The following describes two proteins that form a bound complex.

Sequence of the first protein:
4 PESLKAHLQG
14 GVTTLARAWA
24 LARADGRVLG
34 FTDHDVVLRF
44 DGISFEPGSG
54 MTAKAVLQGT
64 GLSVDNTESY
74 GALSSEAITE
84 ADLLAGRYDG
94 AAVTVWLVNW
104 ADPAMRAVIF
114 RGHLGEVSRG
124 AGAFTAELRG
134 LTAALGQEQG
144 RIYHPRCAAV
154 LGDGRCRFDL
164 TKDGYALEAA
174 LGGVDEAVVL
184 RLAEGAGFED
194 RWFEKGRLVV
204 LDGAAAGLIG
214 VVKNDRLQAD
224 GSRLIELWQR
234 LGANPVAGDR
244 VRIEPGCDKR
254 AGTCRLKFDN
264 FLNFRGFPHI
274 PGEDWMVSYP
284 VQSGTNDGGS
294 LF

Sequence of the second protein:
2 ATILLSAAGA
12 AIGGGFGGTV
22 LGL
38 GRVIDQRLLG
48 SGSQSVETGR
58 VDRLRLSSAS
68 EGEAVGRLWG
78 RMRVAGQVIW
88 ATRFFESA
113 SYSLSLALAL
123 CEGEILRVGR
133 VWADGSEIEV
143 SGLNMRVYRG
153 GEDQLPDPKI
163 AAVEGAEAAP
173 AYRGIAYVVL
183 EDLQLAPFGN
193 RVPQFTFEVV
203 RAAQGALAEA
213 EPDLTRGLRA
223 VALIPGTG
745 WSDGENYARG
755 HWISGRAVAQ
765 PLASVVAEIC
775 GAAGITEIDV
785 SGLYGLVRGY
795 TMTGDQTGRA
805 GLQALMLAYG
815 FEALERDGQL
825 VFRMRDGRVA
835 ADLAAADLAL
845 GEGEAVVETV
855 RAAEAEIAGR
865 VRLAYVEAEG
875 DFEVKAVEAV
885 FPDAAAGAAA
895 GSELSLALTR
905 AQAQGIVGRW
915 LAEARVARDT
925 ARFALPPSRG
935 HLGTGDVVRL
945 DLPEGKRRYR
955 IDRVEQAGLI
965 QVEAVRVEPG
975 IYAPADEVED

Residue-level contacts at the interface:
Residue A961 in the second protein is in contact with residue R20 in the first protein (closest heavy-atom distance 3.2 Å).
Residue Q156 in the second protein contacts residue L265 in the first protein (closest heavy-atom distance 2.9 Å).
Residue S932 in the second protein contacts residue L11 in the first protein (closest heavy-atom distance 3.4 Å).
Residue R957 in the second protein interacts with residue Q61 in the first protein (closest heavy-atom distance 3.3 Å).
Residue E70 in the second protein interacts with residue Y146 in the first protein (closest heavy-atom distance 3.1 Å).
Residue E819 in the second protein interacts with residue L134 in the first protein (closest heavy-atom distance 3.4 Å).
Residue Q84 in the second protein interacts with residue I273 in the first protein (closest heavy-atom distance 3.3 Å).
Residue E154 in the second protein interacts with residue G157 in the first protein (closest heavy-atom distance 2.8 Å).
Residue E819 in the second protein interacts with residue Q61 in the first protein (closest heavy-atom distance 3.5 Å).
Residue N192 in the second protein interacts with residue P283 in the first protein (closest heavy-atom distance 3.3 Å).
Residue A817 in the second protein is in contact with residue T63 in the first protein (closest heavy-atom distance 3.0 Å).
Residue E166 in the second protein is in contact with residue H272 in the first protein (closest heavy-atom distance 3.3 Å).
Residue D821 in the second protein contacts residue V111 in the first protein (closest heavy-atom distance 3.0 Å).
Residue E93 in the second protein contacts residue N289 in the first protein (closest heavy-atom distance 3.2 Å).
Residue V165 in the second protein interacts with residue G292 in the first protein (closest heavy-atom distance 3.3 Å).
Residue E169 in the second protein contacts residue R258 in the first protein (closest heavy-atom distance 2.3 Å).
Residue V958 in the second protein interacts with residue Q61 in the first protein (closest heavy-atom distance 2.6 Å).
Residue A66 in the second protein is in contact with residue G275 in the first protein (closest heavy-atom distance 3.2 Å).
Residue V958 in the second protein interacts with residue L60 in the first protein (closest heavy-atom distance 3.2 Å).
Residue D956 in the second protein contacts residue T63 in the first protein (closest heavy-atom distance 2.7 Å).
Residue T801 in the second protein interacts with residue Q140 in the first protein (closest heavy-atom distance 2.8 Å).
Residue V72 in the second protein is in contact with residue R144 in the first protein (closest heavy-atom distance 2.7 Å).
Residue R803 in the second protein is in contact with residue L65 in the first protein (closest heavy-atom distance 3.2 Å).
Residue E68 in the second protein is in contact with residue I145 in the first protein (closest heavy-atom distance 2.8 Å).
Residue F91 in the second protein is in contact with residue N289 in the first protein (closest heavy-atom distance 2.9 Å).
Residue R820 in the second protein contacts residue I112 in the first protein (closest heavy-atom distance 3.4 Å).
Residue L22 in the second protein is in contact with residue E119 in the first protein (closest heavy-atom distance 3.4 Å).
Residue L824 in the second protein interacts with residue L134 in the first protein (closest heavy-atom distance 3.0 Å).
Residue E781 in the second protein is in contact with residue R114 in the first protein (closest heavy-atom distance 2.8 Å).
Residue E68 in the second protein is in contact with residue P148 in the first protein (closest heavy-atom distance 3.4 Å).
Residue Q960 in the second protein is in contact with residue V59 in the first protein (closest heavy-atom distance 3.2 Å).
Residue G69 in the second protein is in contact with residue I145 in the first protein (closest heavy-atom distance 3.2 Å).
Residue G822 in the second protein contacts residue L134 in the first protein (closest heavy-atom distance 3.1 Å).
Residue T801 in the second protein interacts with residue G139 in the first protein (closest heavy-atom distance 3.0 Å).
Residue E816 in the second protein interacts with residue T63 in the first protein (closest heavy-atom distance 3.0 Å).
Residue G962 in the second protein interacts with residue R20 in the first protein (closest heavy-atom distance 3.0 Å).
Residue E166 in the second protein is in contact with residue S293 in the first protein (closest heavy-atom distance 2.8 Å).
Residue Q156 in the second protein interacts with residue N266 in the first protein (closest heavy-atom distance 3.2 Å).
Residue A173 in the second protein is in contact with residue L265 in the first protein (closest heavy-atom distance 3.1 Å).
Residue Q84 in the second protein interacts with residue Y146 in the first protein (closest heavy-atom distance 3.2 Å).
Residue A171 in the second protein contacts residue F264 in the first protein (closest heavy-atom distance 3.1 Å).
Residue V85 in the second protein is in contact with residue I273 in the first protein (closest heavy-atom distance 3.2 Å).
Residue A88 in the second protein interacts with residue L294 in the first protein (closest heavy-atom distance 3.4 Å).
Residue P931 in the second protein is in contact with residue L11 in the first protein (closest heavy-atom distance 3.0 Å).
Residue E93 in the second protein interacts with residue Q285 in the first protein (closest heavy-atom distance 3.2 Å).
Residue A71 in the second protein interacts with residue R144 in the first protein (closest heavy-atom distance 3.5 Å).
Residue E154 in the second protein is in contact with residue R158 in the first protein (closest heavy-atom distance 3.4 Å).
Residue F92 in the second protein is in contact with residue G291 in the first protein (closest heavy-atom distance 3.4 Å).
Residue S50 in the second protein interacts with residue S66 in the first protein (closest heavy-atom distance 2.7 Å).
Residue R803 in the second protein interacts with residue G139 in the first protein (closest heavy-atom distance 3.4 Å).
Residue E70 in the second protein is in contact with residue I145 in the first protein (closest heavy-atom distance 3.3 Å).
Residue S67 in the second protein interacts with residue I273 in the first protein (closest heavy-atom distance 3.3 Å).
Residue R90 in the second protein contacts residue T288 in the first protein (closest heavy-atom distance 2.7 Å).
Residue T938 in the second protein interacts with residue Q61 in the first protein (closest heavy-atom distance 3.4 Å).
Residue R803 in the second protein interacts with residue S66 in the first protein (closest heavy-atom distance 3.4 Å).
Residue S67 in the second protein contacts residue E276 in the first protein (closest heavy-atom distance 3.3 Å).
Residue E819 in the second protein interacts with residue D68 in the first protein (closest heavy-atom distance 2.9 Å).
Residue Y114 in the second protein is in contact with residue P283 in the first protein (closest heavy-atom distance 3.4 Å).
Residue Y174 in the second protein interacts with residue G269 in the first protein (closest heavy-atom distance 3.2 Å).
Residue F92 in the second protein contacts residue N289 in the first protein (closest heavy-atom distance 3.4 Å).